Sequence of chain A:
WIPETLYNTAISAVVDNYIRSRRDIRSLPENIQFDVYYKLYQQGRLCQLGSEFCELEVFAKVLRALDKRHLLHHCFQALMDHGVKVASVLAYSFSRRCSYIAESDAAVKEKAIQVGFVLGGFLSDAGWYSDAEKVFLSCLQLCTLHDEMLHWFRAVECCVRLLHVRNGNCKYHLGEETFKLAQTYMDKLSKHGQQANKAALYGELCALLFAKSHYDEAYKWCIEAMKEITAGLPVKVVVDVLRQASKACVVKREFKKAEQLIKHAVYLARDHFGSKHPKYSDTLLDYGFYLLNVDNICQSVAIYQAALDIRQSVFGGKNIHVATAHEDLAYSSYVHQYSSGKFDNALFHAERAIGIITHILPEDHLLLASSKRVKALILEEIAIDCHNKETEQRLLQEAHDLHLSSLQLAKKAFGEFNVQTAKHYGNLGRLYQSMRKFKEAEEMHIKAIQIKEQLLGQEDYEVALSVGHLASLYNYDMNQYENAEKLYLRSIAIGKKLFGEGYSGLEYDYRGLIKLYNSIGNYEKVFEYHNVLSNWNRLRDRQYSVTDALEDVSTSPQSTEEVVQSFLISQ

This data describes a binding interaction between two proteins.

Sequence of chain B:
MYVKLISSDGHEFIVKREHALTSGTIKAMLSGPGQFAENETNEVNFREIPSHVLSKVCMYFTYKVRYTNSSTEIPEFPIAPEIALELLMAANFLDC

Residue-level contacts at the interface:
Residue T16 in chain A interacts with residue F93 in chain B (closest heavy-atom distance 3.8 Å).
Residue Y14 in chain A contacts residue N108 in chain B (closest heavy-atom distance 4.2 Å).
Residue P10 in chain A is in contact with residue K80 in chain B (closest heavy-atom distance 3.5 Å).
Residue I9 in chain A contacts residue K80 in chain B (closest heavy-atom distance 4.4 Å).
Residue W8 in chain A is in contact with residue I90 in chain B (closest heavy-atom distance 4.4 Å).
Residue N38 in chain A contacts residue N108 in chain B (closest heavy-atom distance 2.9 Å).
Residue L13 in chain A is in contact with residue L103 in chain B (closest heavy-atom distance 3.7 Å).
Residue Y14 in chain A contacts residue L104 in chain B (closest heavy-atom distance 3.6 Å).
Residue T12 in chain A interacts with residue Y76 in chain B (closest heavy-atom distance 3.2 Å).
Residue I9 in chain A contacts residue I90 in chain B (closest heavy-atom distance 4.4 Å).
Residue W8 in chain A interacts with residue S87 in chain B (closest heavy-atom distance 3.0 Å).
Residue T16 in chain A is in contact with residue E92 in chain B (closest heavy-atom distance 3.9 Å).
Residue L35 in chain A contacts residue M105 in chain B (closest heavy-atom distance 3.6 Å).
Residue P10 in chain A is in contact with residue Y79 in chain B (closest heavy-atom distance 4.2 Å).
Residue I39 in chain A contacts residue L104 in chain B (closest heavy-atom distance 3.6 Å).
Residue I9 in chain A interacts with residue N85 in chain B (closest heavy-atom distance 4.3 Å).
Residue P10 in chain A interacts with residue Y76 in chain B (closest heavy-atom distance 4.8 Å).
Residue V21 in chain A is in contact with residue L104 in chain B (closest heavy-atom distance 3.7 Å).
Residue S28 in chain A is in contact with residue L101 in chain B (closest heavy-atom distance 4.4 Å).
Residue W8 in chain A is in contact with residue N85 in chain B (closest heavy-atom distance 3.7 Å).
Residue L13 in chain A is in contact with residue Y76 in chain B (closest heavy-atom distance 3.2 Å).
Residue I18 in chain A is in contact with residue L104 in chain B (closest heavy-atom distance 3.7 Å).
Residue I9 in chain A is in contact with residue T84 in chain B (closest heavy-atom distance 4.2 Å).
Residue I32 in chain A is in contact with residue L101 in chain B (closest heavy-atom distance 4.4 Å).
Residue P10 in chain A interacts with residue T84 in chain B (closest heavy-atom distance 4.0 Å).
Residue N24 in chain A is in contact with residue P97 in chain B (closest heavy-atom distance 3.5 Å).
Residue Y14 in chain A contacts residue C112 in chain B (closest heavy-atom distance 3.4 Å).
Residue T12 in chain A interacts with residue C112 in chain B (closest heavy-atom distance 3.6 Å).
Residue D31 in chain A interacts with residue L101 in chain B (closest heavy-atom distance 3.6 Å).
Residue E11 in chain A contacts residue Y76 in chain B (closest heavy-atom distance 2.7 Å).
Residue I39 in chain A interacts with residue M105 in chain B (closest heavy-atom distance 4.2 Å).
Residue E11 in chain A contacts residue E92 in chain B (closest heavy-atom distance 2.9 Å).
Residue L13 in chain A interacts with residue A107 in chain B (closest heavy-atom distance 3.8 Å).
Residue S19 in chain A contacts residue E92 in chain B (closest heavy-atom distance 4.6 Å).
Residue P10 in chain A is in contact with residue N85 in chain B (closest heavy-atom distance 4.5 Å).
Residue L13 in chain A contacts residue V73 in chain B (closest heavy-atom distance 4.3 Å).
Residue A20 in chain A is in contact with residue A100 in chain B (closest heavy-atom distance 3.6 Å).
Residue A17 in chain A is in contact with residue I95 in chain B (closest heavy-atom distance 3.7 Å).
Residue A17 in chain A contacts residue A100 in chain B (closest heavy-atom distance 3.9 Å).
Residue I39 in chain A is in contact with residue N108 in chain B (closest heavy-atom distance 3.4 Å).
Residue W8 in chain A interacts with residue E89 in chain B (closest heavy-atom distance 3.9 Å).
Residue T16 in chain A interacts with residue I95 in chain B (closest heavy-atom distance 3.7 Å).
Residue W8 in chain A interacts with residue T84 in chain B (closest heavy-atom distance 4.7 Å).
Residue A17 in chain A interacts with residue L104 in chain B (closest heavy-atom distance 3.6 Å).
Residue L13 in chain A contacts residue C112 in chain B (closest heavy-atom distance 3.2 Å).
Residue A17 in chain A contacts residue L103 in chain B (closest heavy-atom distance 4.1 Å).
Residue V21 in chain A is in contact with residue L101 in chain B (closest heavy-atom distance 3.7 Å).
Residue A20 in chain A is in contact with residue I95 in chain B (closest heavy-atom distance 3.5 Å).
Residue P36 in chain A interacts with residue N108 in chain B (closest heavy-atom distance 4.5 Å).
Residue W8 in chain A is in contact with residue T88 in chain B (closest heavy-atom distance 3.1 Å).
Residue W8 in chain A contacts residue Y83 in chain B (closest heavy-atom distance 4.3 Å).
Residue L35 in chain A interacts with residue L101 in chain B (closest heavy-atom distance 3.8 Å).
Residue P10 in chain A is in contact with residue Y83 in chain B (closest heavy-atom distance 3.4 Å).
Residue V21 in chain A is in contact with residue A100 in chain B (closest heavy-atom distance 3.5 Å).
Residue L13 in chain A is in contact with residue F93 in chain B (closest heavy-atom distance 3.8 Å).
Residue L35 in chain A is in contact with residue L104 in chain B (closest heavy-atom distance 4.2 Å).
Residue W8 in chain A interacts with residue S86 in chain B (closest heavy-atom distance 3.1 Å).
Residue P10 in chain A contacts residue I90 in chain B (closest heavy-atom distance 3.6 Å).
Residue V43 in chain A contacts residue L104 in chain B (closest heavy-atom distance 4.2 Å).
Residue Y14 in chain A interacts with residue A107 in chain B (closest heavy-atom distance 3.5 Å).